These two protein chains interact to form a complex.

Sequence of the first protein:
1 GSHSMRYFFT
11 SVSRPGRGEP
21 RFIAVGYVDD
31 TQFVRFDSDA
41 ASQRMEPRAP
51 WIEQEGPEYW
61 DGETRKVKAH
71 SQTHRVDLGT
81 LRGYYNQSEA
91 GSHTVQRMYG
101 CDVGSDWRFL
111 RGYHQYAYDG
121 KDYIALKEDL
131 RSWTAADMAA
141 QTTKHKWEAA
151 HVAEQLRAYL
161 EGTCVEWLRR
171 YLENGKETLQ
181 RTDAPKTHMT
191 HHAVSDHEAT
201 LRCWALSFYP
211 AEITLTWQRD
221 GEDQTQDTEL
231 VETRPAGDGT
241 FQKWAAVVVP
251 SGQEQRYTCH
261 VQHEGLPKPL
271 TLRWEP

Contacts between the two chains:
Residue K66 in the first protein is in contact with residue L3 in the second protein (closest heavy-atom distance 3.6 Å).
Residue V95 in the first protein contacts residue L9 in the second protein (closest heavy-atom distance 4.9 Å).
Residue I124 in the first protein is in contact with residue L9 in the second protein (closest heavy-atom distance 4.8 Å).
Residue V76 in the first protein is in contact with residue T8 in the second protein (closest heavy-atom distance 3.9 Å).
Residue K66 in the first protein is in contact with residue G4 in the second protein (closest heavy-atom distance 3.7 Å).
Residue H114 in the first protein contacts residue F7 in the second protein (closest heavy-atom distance 4.0 Å).
Residue Y84 in the first protein contacts residue L9 in the second protein (closest heavy-atom distance 2.9 Å).
Residue D77 in the first protein is in contact with residue L9 in the second protein (closest heavy-atom distance 3.1 Å).
Residue D77 in the first protein is in contact with residue T8 in the second protein (closest heavy-atom distance 3.3 Å).
Residue M45 in the first protein is in contact with residue I2 in the second protein (closest heavy-atom distance 4.4 Å).
Residue H114 in the first protein contacts residue L3 in the second protein (closest heavy-atom distance 4.4 Å).
Residue H70 in the first protein interacts with residue I2 in the second protein (closest heavy-atom distance 3.6 Å).
Residue L156 in the first protein contacts residue F5 in the second protein (closest heavy-atom distance 4.3 Å).
Residue R97 in the first protein interacts with residue L3 in the second protein (closest heavy-atom distance 3.5 Å).
Residue Q155 in the first protein interacts with residue F5 in the second protein (closest heavy-atom distance 3.4 Å).
Residue K66 in the first protein is in contact with residue V6 in the second protein (closest heavy-atom distance 4.8 Å).
Residue Y116 in the first protein contacts residue F7 in the second protein (closest heavy-atom distance 4.1 Å).
Residue F9 in the first protein contacts residue I2 in the second protein (closest heavy-atom distance 4.3 Å).
Residue W147 in the first protein interacts with residue T8 in the second protein (closest heavy-atom distance 2.8 Å).
Residue K146 in the first protein interacts with residue L9 in the second protein (closest heavy-atom distance 4.1 Å).
Residue L156 in the first protein interacts with residue L3 in the second protein (closest heavy-atom distance 3.9 Å).
Residue Y159 in the first protein contacts residue G1 in the second protein (closest heavy-atom distance 2.6 Å).
Residue Y7 in the first protein contacts residue I2 in the second protein (closest heavy-atom distance 3.4 Å).
Residue T73 in the first protein contacts residue V6 in the second protein (closest heavy-atom distance 3.2 Å).
Residue K146 in the first protein contacts residue T8 in the second protein (closest heavy-atom distance 3.8 Å).
Residue Y159 in the first protein contacts residue F5 in the second protein (closest heavy-atom distance 4.7 Å).
Residue H70 in the first protein is in contact with residue L3 in the second protein (closest heavy-atom distance 3.2 Å).
Residue A69 in the first protein interacts with residue V6 in the second protein (closest heavy-atom distance 4.2 Å).
Residue Y123 in the first protein contacts residue L9 in the second protein (closest heavy-atom distance 4.1 Å).
Residue W147 in the first protein is in contact with residue F7 in the second protein (closest heavy-atom distance 3.5 Å).
Residue H70 in the first protein is in contact with residue V6 in the second protein (closest heavy-atom distance 3.9 Å).
Residue K66 in the first protein is in contact with residue G1 in the second protein (closest heavy-atom distance 4.2 Å).
Residue Y7 in the first protein contacts residue G1 in the second protein (closest heavy-atom distance 2.8 Å).
Residue E63 in the first protein contacts residue G1 in the second protein (closest heavy-atom distance 3.2 Å).
Residue Y116 in the first protein interacts with residue L9 in the second protein (closest heavy-atom distance 4.0 Å).
Residue L81 in the first protein interacts with residue L9 in the second protein (closest heavy-atom distance 3.9 Å).
Residue W147 in the first protein contacts residue L9 in the second protein (closest heavy-atom distance 3.1 Å).
Residue T143 in the first protein interacts with residue L9 in the second protein (closest heavy-atom distance 3.1 Å).
Residue R97 in the first protein is in contact with residue F7 in the second protein (closest heavy-atom distance 3.3 Å).
Residue T73 in the first protein is in contact with residue F7 in the second protein (closest heavy-atom distance 3.2 Å).
Residue E63 in the first protein contacts residue I2 in the second protein (closest heavy-atom distance 3.0 Å).
Residue D77 in the first protein is in contact with residue F7 in the second protein (closest heavy-atom distance 4.4 Å).
Residue H70 in the first protein is in contact with residue F5 in the second protein (closest heavy-atom distance 4.9 Å).
Residue K66 in the first protein interacts with residue I2 in the second protein (closest heavy-atom distance 3.2 Å).
Residue Y159 in the first protein contacts residue L3 in the second protein (closest heavy-atom distance 3.6 Å).
Residue L156 in the first protein interacts with residue F7 in the second protein (closest heavy-atom distance 4.3 Å).
Residue Y99 in the first protein is in contact with residue L3 in the second protein (closest heavy-atom distance 3.0 Å).
Residue Y159 in the first protein contacts residue I2 in the second protein (closest heavy-atom distance 3.8 Å).
Residue Y99 in the first protein contacts residue I2 in the second protein (closest heavy-atom distance 3.2 Å).
Residue Y171 in the first protein is in contact with residue G1 in the second protein (closest heavy-atom distance 3.0 Å).
Residue T80 in the first protein is in contact with residue L9 in the second protein (closest heavy-atom distance 4.3 Å).
Residue M5 in the first protein contacts residue G1 in the second protein (closest heavy-atom distance 4.3 Å).
Residue Y59 in the first protein is in contact with residue G1 in the second protein (closest heavy-atom distance 4.4 Å).
Residue W167 in the first protein is in contact with residue G1 in the second protein (closest heavy-atom distance 3.5 Å).
Residue T73 in the first protein contacts residue T8 in the second protein (closest heavy-atom distance 4.1 Å).
Residue V152 in the first protein contacts residue F7 in the second protein (closest heavy-atom distance 3.7 Å).
Residue V67 in the first protein interacts with residue I2 in the second protein (closest heavy-atom distance 3.4 Å).

Sequence of the second protein:
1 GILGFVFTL